The following describes two proteins that form a bound complex.

Sequence of protein 2:
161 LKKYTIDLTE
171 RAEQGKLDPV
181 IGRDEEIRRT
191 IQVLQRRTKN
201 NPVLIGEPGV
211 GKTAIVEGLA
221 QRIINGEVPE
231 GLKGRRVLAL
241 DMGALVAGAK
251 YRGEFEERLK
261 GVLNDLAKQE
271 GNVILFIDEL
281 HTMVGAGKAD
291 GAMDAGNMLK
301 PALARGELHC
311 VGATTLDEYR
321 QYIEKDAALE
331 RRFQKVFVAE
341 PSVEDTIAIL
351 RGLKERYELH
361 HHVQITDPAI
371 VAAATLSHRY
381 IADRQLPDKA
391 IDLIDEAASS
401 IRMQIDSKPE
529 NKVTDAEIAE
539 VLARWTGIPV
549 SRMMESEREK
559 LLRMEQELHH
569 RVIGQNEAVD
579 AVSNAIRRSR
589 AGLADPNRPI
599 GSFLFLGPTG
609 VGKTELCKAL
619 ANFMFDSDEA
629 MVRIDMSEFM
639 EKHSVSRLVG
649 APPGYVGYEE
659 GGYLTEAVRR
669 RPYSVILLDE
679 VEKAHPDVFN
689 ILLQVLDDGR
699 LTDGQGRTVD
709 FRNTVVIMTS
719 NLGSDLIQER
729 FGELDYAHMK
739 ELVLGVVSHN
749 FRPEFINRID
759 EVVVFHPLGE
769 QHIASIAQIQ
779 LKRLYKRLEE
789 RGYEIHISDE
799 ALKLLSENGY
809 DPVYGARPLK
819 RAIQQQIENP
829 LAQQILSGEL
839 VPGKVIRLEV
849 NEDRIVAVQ

Sequence of protein 1:
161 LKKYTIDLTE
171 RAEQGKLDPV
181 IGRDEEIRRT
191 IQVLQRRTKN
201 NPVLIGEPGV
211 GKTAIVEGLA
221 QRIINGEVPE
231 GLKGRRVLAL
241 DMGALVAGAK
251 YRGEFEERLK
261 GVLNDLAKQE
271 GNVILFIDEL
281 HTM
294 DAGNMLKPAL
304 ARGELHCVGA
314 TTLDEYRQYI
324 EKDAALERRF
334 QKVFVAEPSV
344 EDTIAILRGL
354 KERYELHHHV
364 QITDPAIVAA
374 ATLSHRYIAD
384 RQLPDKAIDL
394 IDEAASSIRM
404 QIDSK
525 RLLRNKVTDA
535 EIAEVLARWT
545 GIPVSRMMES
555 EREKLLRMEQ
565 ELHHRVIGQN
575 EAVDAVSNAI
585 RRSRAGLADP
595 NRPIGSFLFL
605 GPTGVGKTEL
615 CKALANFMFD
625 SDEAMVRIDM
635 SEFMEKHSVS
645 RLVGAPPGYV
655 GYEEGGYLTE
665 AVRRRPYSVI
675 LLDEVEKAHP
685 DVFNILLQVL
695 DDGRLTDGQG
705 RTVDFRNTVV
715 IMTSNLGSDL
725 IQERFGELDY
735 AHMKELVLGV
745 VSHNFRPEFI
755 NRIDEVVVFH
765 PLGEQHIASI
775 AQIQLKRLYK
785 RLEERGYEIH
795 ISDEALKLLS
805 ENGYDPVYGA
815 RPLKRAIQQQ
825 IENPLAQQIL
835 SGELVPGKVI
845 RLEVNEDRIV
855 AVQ

Contacts between the two chains:
Residue K335 in protein 2 is in contact with residue R384 in protein 1 (closest heavy-atom distance 3.5 Å).
Residue Q192 in protein 2 interacts with residue M403 in protein 1 (closest heavy-atom distance 3.8 Å).
Residue E185 in protein 2 contacts residue R542 in protein 1 (closest heavy-atom distance 2.9 Å).
Residue R596 in protein 2 contacts residue K818 in protein 1 (closest heavy-atom distance 3.0 Å).
Residue L560 in protein 2 is in contact with residue L834 in protein 1 (closest heavy-atom distance 3.8 Å).
Residue R585 in protein 2 interacts with residue L834 in protein 1 (closest heavy-atom distance 3.7 Å).
Residue A589 in protein 2 interacts with residue R789 in protein 1 (closest heavy-atom distance 3.2 Å).
Residue L591 in protein 2 is in contact with residue L786 in protein 1 (closest heavy-atom distance 3.7 Å).
Residue G590 in protein 2 contacts residue R789 in protein 1 (closest heavy-atom distance 3.8 Å).
Residue V336 in protein 2 is in contact with residue D392 in protein 1 (closest heavy-atom distance 3.4 Å).
Residue D593 in protein 2 interacts with residue R785 in protein 1 (closest heavy-atom distance 3.2 Å).
Residue R588 in protein 2 interacts with residue L834 in protein 1 (closest heavy-atom distance 3.9 Å).
Residue R588 in protein 2 contacts residue R789 in protein 1 (closest heavy-atom distance 3.6 Å).
Residue D290 in protein 2 interacts with residue R252 in protein 1 (closest heavy-atom distance 2.7 Å).
Residue R379 in protein 2 is in contact with residue E788 in protein 1 (closest heavy-atom distance 3.9 Å).
Residue G590 in protein 2 is in contact with residue R785 in protein 1 (closest heavy-atom distance 3.0 Å).
Residue N755 in protein 2 is in contact with residue R815 in protein 1 (closest heavy-atom distance 3.1 Å).
Residue G226 in protein 2 interacts with residue K408 in protein 1 (closest heavy-atom distance 3.5 Å).
Residue L560 in protein 2 contacts residue Q831 in protein 1 (closest heavy-atom distance 3.3 Å).
Residue G291 in protein 2 is in contact with residue Y251 in protein 1 (closest heavy-atom distance 3.8 Å).
Residue D758 in protein 2 contacts residue R819 in protein 1 (closest heavy-atom distance 2.4 Å).
Residue L591 in protein 2 interacts with residue E826 in protein 1 (closest heavy-atom distance 2.9 Å).
Residue R585 in protein 2 contacts residue A830 in protein 1 (closest heavy-atom distance 3.3 Å).
Residue E739 in protein 2 contacts residue Y812 in protein 1 (closest heavy-atom distance 3.2 Å).
Residue R585 in protein 2 contacts residue Q831 in protein 1 (closest heavy-atom distance 3.6 Å).
Residue L591 in protein 2 contacts residue A830 in protein 1 (closest heavy-atom distance 3.6 Å).
Residue R188 in protein 2 is in contact with residue R542 in protein 1 (closest heavy-atom distance 3.8 Å).
Residue R586 in protein 2 interacts with residue N827 in protein 1 (closest heavy-atom distance 2.6 Å).
Residue Q334 in protein 2 contacts residue D388 in protein 1 (closest heavy-atom distance 3.7 Å).
Residue L560 in protein 2 is in contact with residue S835 in protein 1 (closest heavy-atom distance 3.6 Å).
Residue A589 in protein 2 is in contact with residue A830 in protein 1 (closest heavy-atom distance 3.7 Å).
Residue D290 in protein 2 contacts residue Y251 in protein 1 (closest heavy-atom distance 3.3 Å).
Residue E555 in protein 2 interacts with residue L834 in protein 1 (closest heavy-atom distance 3.2 Å).
Residue P751 in protein 2 is in contact with residue R631 in protein 1 (closest heavy-atom distance 3.5 Å).
Residue K300 in protein 2 is in contact with residue V246 in protein 1 (closest heavy-atom distance 3.8 Å).
Residue K738 in protein 2 is in contact with residue R819 in protein 1 (closest heavy-atom distance 3.7 Å).
Residue Q334 in protein 2 contacts residue D392 in protein 1 (closest heavy-atom distance 2.9 Å).
Residue E230 in protein 2 is in contact with residue K408 in protein 1 (closest heavy-atom distance 3.7 Å).
Residue A589 in protein 2 is in contact with residue L834 in protein 1 (closest heavy-atom distance 3.6 Å).
Residue A592 in protein 2 contacts residue R785 in protein 1 (closest heavy-atom distance 3.3 Å).
Residue R556 in protein 2 is in contact with residue S835 in protein 1 (closest heavy-atom distance 3.5 Å).
Residue G291 in protein 2 contacts residue K250 in protein 1 (closest heavy-atom distance 3.0 Å).
Residue E230 in protein 2 contacts residue D406 in protein 1 (closest heavy-atom distance 3.5 Å).
Residue R550 in protein 2 is in contact with residue R789 in protein 1 (closest heavy-atom distance 3.0 Å).
Residue K325 in protein 2 contacts residue M283 in protein 1 (closest heavy-atom distance 3.0 Å).
Residue R188 in protein 2 is in contact with residue Q404 in protein 1 (closest heavy-atom distance 3.0 Å).
Residue E759 in protein 2 is in contact with residue R819 in protein 1 (closest heavy-atom distance 3.2 Å).
Residue Q334 in protein 2 is in contact with residue R384 in protein 1 (closest heavy-atom distance 3.3 Å).
Residue N582 in protein 2 contacts residue N827 in protein 1 (closest heavy-atom distance 3.0 Å).
Residue R188 in protein 2 contacts residue M403 in protein 1 (closest heavy-atom distance 3.4 Å).
Residue P751 in protein 2 is in contact with residue F637 in protein 1 (closest heavy-atom distance 3.8 Å).
Residue R586 in protein 2 is in contact with residue Q822 in protein 1 (closest heavy-atom distance 3.5 Å).
Residue P229 in protein 2 interacts with residue D406 in protein 1 (closest heavy-atom distance 3.8 Å).
Residue R586 in protein 2 is in contact with residue A830 in protein 1 (closest heavy-atom distance 3.9 Å).
Residue R586 in protein 2 is in contact with residue E826 in protein 1 (closest heavy-atom distance 3.3 Å).
Residue V228 in protein 2 is in contact with residue K408 in protein 1 (closest heavy-atom distance 2.5 Å).
Residue L591 in protein 2 interacts with residue R785 in protein 1 (closest heavy-atom distance 3.4 Å).
Residue E752 in protein 2 is in contact with residue R631 in protein 1 (closest heavy-atom distance 3.7 Å).
Residue S746 in protein 2 is in contact with residue F637 in protein 1 (closest heavy-atom distance 3.5 Å).
Residue L559 in protein 2 is in contact with residue L834 in protein 1 (closest heavy-atom distance 3.6 Å).